Contacts between the two chains:
Residue W37 in chain B contacts residue R49 in chain A (closest heavy-atom distance 3.5 Å).
Residue L36 in chain B interacts with residue N83 in chain A (closest heavy-atom distance 3.5 Å).
Residue R64 in chain B is in contact with residue D181 in chain A (closest heavy-atom distance 3.9 Å).
Residue Y75 in chain B contacts residue W148 in chain A (closest heavy-atom distance 4.8 Å).
Residue N35 in chain B contacts residue H118 in chain A (closest heavy-atom distance 3.8 Å).
Residue I67 in chain B contacts residue Y140 in chain A (closest heavy-atom distance 3.1 Å).
Residue R74 in chain B interacts with residue D149 in chain A (closest heavy-atom distance 3.0 Å).
Residue G68 in chain B interacts with residue V138 in chain A (closest heavy-atom distance 4.0 Å).
Residue L71 in chain B is in contact with residue L145 in chain A (closest heavy-atom distance 3.9 Å).
Residue T66 in chain B contacts residue F171 in chain A (closest heavy-atom distance 3.8 Å).
Residue D48 in chain B is in contact with residue R72 in chain A (closest heavy-atom distance 3.0 Å).
Residue Y65 in chain B interacts with residue K173 in chain A (closest heavy-atom distance 4.4 Å).
Residue W38 in chain B is in contact with residue W116 in chain A (closest heavy-atom distance 4.3 Å).
Residue T70 in chain B contacts residue D136 in chain A (closest heavy-atom distance 2.9 Å).
Residue Y65 in chain B is in contact with residue W148 in chain A (closest heavy-atom distance 3.6 Å).
Residue L36 in chain B is in contact with residue H74 in chain A (closest heavy-atom distance 4.6 Å).
Residue D34 in chain B contacts residue N83 in chain A (closest heavy-atom distance 2.7 Å).
Residue P73 in chain B interacts with residue W116 in chain A (closest heavy-atom distance 3.9 Å).
Residue R141 in chain B is in contact with residue R72 in chain A (closest heavy-atom distance 4.5 Å).
Residue D34 in chain B interacts with residue R49 in chain A (closest heavy-atom distance 2.9 Å).
Residue L36 in chain B interacts with residue L79 in chain A (closest heavy-atom distance 3.7 Å).
Residue L71 in chain B interacts with residue W148 in chain A (closest heavy-atom distance 3.5 Å).
Residue T70 in chain B interacts with residue Y140 in chain A (closest heavy-atom distance 3.0 Å).
Residue T70 in chain B contacts residue V107 in chain A (closest heavy-atom distance 3.4 Å).
Residue T66 in chain B contacts residue D181 in chain A (closest heavy-atom distance 4.9 Å).
Residue R77 in chain B interacts with residue W116 in chain A (closest heavy-atom distance 3.9 Å).
Residue L36 in chain B interacts with residue T82 in chain A (closest heavy-atom distance 3.9 Å).
Residue R64 in chain B interacts with residue K173 in chain A (closest heavy-atom distance 3.3 Å).
Residue R74 in chain B is in contact with residue M115 in chain A (closest heavy-atom distance 3.5 Å).
Residue T66 in chain B is in contact with residue Y140 in chain A (closest heavy-atom distance 4.2 Å).
Residue T66 in chain B contacts residue K173 in chain A (closest heavy-atom distance 3.6 Å).
Residue D48 in chain B interacts with residue M137 in chain A (closest heavy-atom distance 4.3 Å).
Residue M51 in chain B contacts residue F171 in chain A (closest heavy-atom distance 4.0 Å).
Residue R74 in chain B contacts residue W116 in chain A (closest heavy-atom distance 3.6 Å).
Residue G68 in chain B contacts residue F171 in chain A (closest heavy-atom distance 3.4 Å).
Residue I67 in chain B is in contact with residue F171 in chain A (closest heavy-atom distance 3.6 Å).
Residue N35 in chain B contacts residue W116 in chain A (closest heavy-atom distance 3.4 Å).
Residue Y65 in chain B interacts with residue N182 in chain A (closest heavy-atom distance 3.3 Å).
Residue T70 in chain B interacts with residue L145 in chain A (closest heavy-atom distance 4.4 Å).
Residue R69 in chain B interacts with residue V138 in chain A (closest heavy-atom distance 4.2 Å).
Residue N35 in chain B contacts residue T82 in chain A (closest heavy-atom distance 3.0 Å).
Residue L71 in chain B is in contact with residue M115 in chain A (closest heavy-atom distance 3.9 Å).
Residue D39 in chain B interacts with residue H74 in chain A (closest heavy-atom distance 3.3 Å).
Residue L36 in chain B is in contact with residue R49 in chain A (closest heavy-atom distance 3.6 Å).
Residue T70 in chain B contacts residue M115 in chain A (closest heavy-atom distance 3.1 Å).
Residue Y65 in chain B interacts with residue D181 in chain A (closest heavy-atom distance 3.6 Å).
Residue G68 in chain B is in contact with residue Y140 in chain A (closest heavy-atom distance 2.9 Å).
Residue T70 in chain B interacts with residue V138 in chain A (closest heavy-atom distance 4.3 Å).
Residue N35 in chain B contacts residue N83 in chain A (closest heavy-atom distance 3.6 Å).
Residue L71 in chain B contacts residue L178 in chain A (closest heavy-atom distance 4.1 Å).
Residue T43 in chain B contacts residue R72 in chain A (closest heavy-atom distance 3.4 Å).
Residue R74 in chain B is in contact with residue W148 in chain A (closest heavy-atom distance 4.0 Å).
Residue D49 in chain B interacts with residue M137 in chain A (closest heavy-atom distance 4.3 Å).
Residue L71 in chain B contacts residue Y140 in chain A (closest heavy-atom distance 3.5 Å).
Residue T70 in chain B is in contact with residue T105 in chain A (closest heavy-atom distance 4.6 Å).
Residue D39 in chain B is in contact with residue R72 in chain A (closest heavy-atom distance 4.5 Å).
Residue R69 in chain B is in contact with residue R72 in chain A (closest heavy-atom distance 3.5 Å).
Residue I67 in chain B contacts residue W148 in chain A (closest heavy-atom distance 3.5 Å).
Residue D49 in chain B interacts with residue K170 in chain A (closest heavy-atom distance 4.7 Å).
Residue D48 in chain B contacts residue T105 in chain A (closest heavy-atom distance 4.0 Å).

The following describes two proteins that form a bound complex.

Sequence of chain A:
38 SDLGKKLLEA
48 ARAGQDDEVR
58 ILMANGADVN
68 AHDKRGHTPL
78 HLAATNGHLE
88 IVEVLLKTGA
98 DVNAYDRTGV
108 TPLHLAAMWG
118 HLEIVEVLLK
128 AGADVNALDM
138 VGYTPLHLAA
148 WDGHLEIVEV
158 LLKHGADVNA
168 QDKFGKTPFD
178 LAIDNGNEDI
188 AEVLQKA

Sequence of chain B:
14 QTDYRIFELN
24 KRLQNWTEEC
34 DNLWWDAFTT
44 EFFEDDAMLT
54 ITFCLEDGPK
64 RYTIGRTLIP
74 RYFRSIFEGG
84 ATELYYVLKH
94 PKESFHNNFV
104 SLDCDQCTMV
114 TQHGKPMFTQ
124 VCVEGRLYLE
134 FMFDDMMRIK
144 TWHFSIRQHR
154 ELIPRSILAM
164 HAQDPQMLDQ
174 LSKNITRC